Sequence of the second protein:
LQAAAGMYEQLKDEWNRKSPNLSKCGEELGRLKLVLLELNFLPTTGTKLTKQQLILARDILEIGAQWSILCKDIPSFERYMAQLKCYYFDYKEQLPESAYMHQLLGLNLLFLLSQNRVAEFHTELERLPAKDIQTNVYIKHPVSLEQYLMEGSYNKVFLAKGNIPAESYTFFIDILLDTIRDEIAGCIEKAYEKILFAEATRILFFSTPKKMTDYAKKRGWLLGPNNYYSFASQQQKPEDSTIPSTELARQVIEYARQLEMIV

Interface contacts:
Residue L300 in the first protein is in contact with residue E350 in the second protein (closest heavy-atom distance 4.4 Å).
Residue L300 in the first protein contacts residue A346 in the second protein (closest heavy-atom distance 4.3 Å).
Residue T306 in the first protein contacts residue T336 in the second protein (closest heavy-atom distance 3.7 Å).
Residue L304 in the first protein interacts with residue I343 in the second protein (closest heavy-atom distance 4.0 Å).
Residue D289 in the first protein interacts with residue V353 in the second protein (closest heavy-atom distance 4.5 Å).
Residue C299 in the first protein interacts with residue A346 in the second protein (closest heavy-atom distance 3.5 Å).
Residue I296 in the first protein interacts with residue L349 in the second protein (closest heavy-atom distance 4.1 Å).
Residue M292 in the first protein is in contact with residue L349 in the second protein (closest heavy-atom distance 3.9 Å).
Residue M303 in the first protein contacts residue A339 in the second protein (closest heavy-atom distance 4.3 Å).
Residue I296 in the first protein contacts residue A346 in the second protein (closest heavy-atom distance 3.1 Å).
Residue K310 in the first protein contacts residue T336 in the second protein (closest heavy-atom distance 3.1 Å).
Residue L300 in the first protein contacts residue I343 in the second protein (closest heavy-atom distance 3.5 Å).
Residue M303 in the first protein contacts residue Q341 in the second protein (closest heavy-atom distance 4.3 Å).
Residue M292 in the first protein interacts with residue E350 in the second protein (closest heavy-atom distance 4.5 Å).
Residue M303 in the first protein contacts residue I343 in the second protein (closest heavy-atom distance 4.0 Å).
Residue N295 in the first protein contacts residue L349 in the second protein (closest heavy-atom distance 4.9 Å).
Residue C299 in the first protein interacts with residue V342 in the second protein (closest heavy-atom distance 3.8 Å).
Residue M292 in the first protein is in contact with residue V353 in the second protein (closest heavy-atom distance 3.7 Å).
Residue M303 in the first protein interacts with residue V342 in the second protein (closest heavy-atom distance 3.8 Å).
Residue L300 in the first protein interacts with residue R347 in the second protein (closest heavy-atom distance 4.0 Å).
Residue C299 in the first protein interacts with residue I343 in the second protein (closest heavy-atom distance 5.0 Å).
Residue I296 in the first protein interacts with residue E350 in the second protein (closest heavy-atom distance 3.4 Å).
Residue M303 in the first protein contacts residue T336 in the second protein (closest heavy-atom distance 3.7 Å).

Sequence of the first protein:
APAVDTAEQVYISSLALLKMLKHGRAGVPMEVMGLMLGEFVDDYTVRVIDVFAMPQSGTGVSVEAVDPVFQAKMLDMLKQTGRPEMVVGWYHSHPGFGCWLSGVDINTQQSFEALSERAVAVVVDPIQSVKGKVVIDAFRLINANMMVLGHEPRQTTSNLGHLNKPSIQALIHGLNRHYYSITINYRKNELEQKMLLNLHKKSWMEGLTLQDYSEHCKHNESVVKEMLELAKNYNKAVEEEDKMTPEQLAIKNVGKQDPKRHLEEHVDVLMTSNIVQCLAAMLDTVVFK

This data describes a binding interaction between two proteins.